Sequence of chain B:
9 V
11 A

Residue-level contacts at the interface:
Residue R55 in chain A interacts with residue V9 in chain B (closest heavy-atom distance 3.6 Å).

These two protein chains interact to form a complex.

Sequence of chain A:
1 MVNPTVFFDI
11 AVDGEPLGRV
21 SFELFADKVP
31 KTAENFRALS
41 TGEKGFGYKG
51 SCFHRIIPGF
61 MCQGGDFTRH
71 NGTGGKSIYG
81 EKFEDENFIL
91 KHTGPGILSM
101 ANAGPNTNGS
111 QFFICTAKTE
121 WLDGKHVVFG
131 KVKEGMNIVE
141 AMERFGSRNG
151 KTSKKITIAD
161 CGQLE